Contacts between the two chains:
Residue G38 in chain A contacts residue Y21 in chain B (closest heavy-atom distance 3.8 Å).
Residue W26 in chain A is in contact with residue P6 in chain B (closest heavy-atom distance 4.1 Å).
Residue F42 in chain A interacts with residue Y21 in chain B (closest heavy-atom distance 4.6 Å).
Residue F45 in chain A is in contact with residue I22 in chain B (closest heavy-atom distance 3.5 Å).
Residue L41 in chain A contacts residue Y21 in chain B (closest heavy-atom distance 3.8 Å).
Residue A49 in chain A interacts with residue I32 in chain B (closest heavy-atom distance 4.7 Å).
Residue V30 in chain A interacts with residue A10 in chain B (closest heavy-atom distance 3.8 Å).
Residue V33 in chain A interacts with residue L14 in chain B (closest heavy-atom distance 4.3 Å).
Residue S50 in chain A interacts with residue M28 in chain B (closest heavy-atom distance 3.3 Å).
Residue W26 in chain A contacts residue A7 in chain B (closest heavy-atom distance 3.6 Å).
Residue I37 in chain A is in contact with residue L14 in chain B (closest heavy-atom distance 3.7 Å).
Residue F45 in chain A is in contact with residue A25 in chain B (closest heavy-atom distance 3.9 Å).
Residue A49 in chain A interacts with residue A25 in chain B (closest heavy-atom distance 3.7 Å).
Residue F45 in chain A is in contact with residue A18 in chain B (closest heavy-atom distance 4.3 Å).
Residue F45 in chain A interacts with residue Y21 in chain B (closest heavy-atom distance 3.6 Å).
Residue A49 in chain A interacts with residue V29 in chain B (closest heavy-atom distance 3.7 Å).
Residue A49 in chain A interacts with residue M28 in chain B (closest heavy-atom distance 4.0 Å).
Residue G34 in chain A is in contact with residue L14 in chain B (closest heavy-atom distance 3.9 Å).
Residue V30 in chain A contacts residue P6 in chain B (closest heavy-atom distance 4.3 Å).
Residue L41 in chain A interacts with residue A18 in chain B (closest heavy-atom distance 3.9 Å).

Sequence of chain A:
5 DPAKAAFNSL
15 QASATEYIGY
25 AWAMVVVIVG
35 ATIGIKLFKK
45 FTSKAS

These two protein chains interact to form a complex.

Sequence of chain B:
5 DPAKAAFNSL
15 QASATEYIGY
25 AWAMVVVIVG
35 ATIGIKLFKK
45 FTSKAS